Residue-level contacts at the interface:
Residue R59 in the first protein contacts residue V9 in the second protein (closest heavy-atom distance 3.6 Å).

These two protein chains interact to form a complex.

Sequence of the first protein:
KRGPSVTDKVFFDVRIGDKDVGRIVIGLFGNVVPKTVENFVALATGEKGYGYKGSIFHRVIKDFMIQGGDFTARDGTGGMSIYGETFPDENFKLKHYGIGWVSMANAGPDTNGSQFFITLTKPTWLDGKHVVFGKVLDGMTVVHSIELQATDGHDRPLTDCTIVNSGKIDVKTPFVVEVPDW

Sequence of the second protein:
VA